Sequence of the first protein:
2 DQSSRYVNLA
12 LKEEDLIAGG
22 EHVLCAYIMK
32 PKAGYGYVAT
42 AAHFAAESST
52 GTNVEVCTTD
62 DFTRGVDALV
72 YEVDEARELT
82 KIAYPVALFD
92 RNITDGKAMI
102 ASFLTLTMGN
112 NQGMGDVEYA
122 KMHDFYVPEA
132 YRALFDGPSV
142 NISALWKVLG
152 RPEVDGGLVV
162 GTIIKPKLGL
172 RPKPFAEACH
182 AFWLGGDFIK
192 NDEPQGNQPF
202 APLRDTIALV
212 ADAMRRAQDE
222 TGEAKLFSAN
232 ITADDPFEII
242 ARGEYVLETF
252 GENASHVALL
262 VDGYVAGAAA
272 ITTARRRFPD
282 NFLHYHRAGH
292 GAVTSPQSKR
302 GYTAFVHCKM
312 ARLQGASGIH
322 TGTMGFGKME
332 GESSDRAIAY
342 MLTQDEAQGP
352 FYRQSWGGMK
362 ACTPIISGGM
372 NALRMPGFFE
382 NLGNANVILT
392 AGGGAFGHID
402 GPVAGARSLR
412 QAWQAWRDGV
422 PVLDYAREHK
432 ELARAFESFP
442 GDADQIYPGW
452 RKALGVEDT

Sequence of the second protein:
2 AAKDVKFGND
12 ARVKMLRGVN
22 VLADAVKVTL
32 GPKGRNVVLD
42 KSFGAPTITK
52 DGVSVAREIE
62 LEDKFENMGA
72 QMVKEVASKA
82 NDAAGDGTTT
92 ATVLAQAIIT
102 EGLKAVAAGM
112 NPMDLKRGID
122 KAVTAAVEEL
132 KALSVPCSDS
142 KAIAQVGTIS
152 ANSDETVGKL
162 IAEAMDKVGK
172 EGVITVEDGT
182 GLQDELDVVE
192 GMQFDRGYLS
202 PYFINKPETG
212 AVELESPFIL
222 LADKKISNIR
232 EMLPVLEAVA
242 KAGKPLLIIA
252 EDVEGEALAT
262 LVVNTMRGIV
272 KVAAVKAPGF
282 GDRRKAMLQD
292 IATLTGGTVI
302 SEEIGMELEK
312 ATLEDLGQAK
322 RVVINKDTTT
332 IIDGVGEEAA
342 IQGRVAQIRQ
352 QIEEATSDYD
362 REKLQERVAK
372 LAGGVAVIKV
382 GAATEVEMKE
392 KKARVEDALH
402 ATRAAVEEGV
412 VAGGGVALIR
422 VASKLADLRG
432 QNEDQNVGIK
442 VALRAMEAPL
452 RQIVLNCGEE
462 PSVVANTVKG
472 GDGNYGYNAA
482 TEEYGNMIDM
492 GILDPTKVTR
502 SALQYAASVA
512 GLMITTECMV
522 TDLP

Contacts between the two chains:
Residue G280 in the second protein is in contact with residue V404 in the first protein (closest heavy-atom distance 4.8 Å).
Residue P279 in the second protein interacts with residue P403 in the first protein (closest heavy-atom distance 4.5 Å).
Residue F281 in the second protein is in contact with residue V404 in the first protein (closest heavy-atom distance 3.4 Å).
Residue G280 in the second protein is in contact with residue G402 in the first protein (closest heavy-atom distance 4.2 Å).
Residue F281 in the second protein interacts with residue L185 in the first protein (closest heavy-atom distance 3.5 Å).
Residue F281 in the second protein is in contact with residue D401 in the first protein (closest heavy-atom distance 3.1 Å).
Residue K364 in the second protein interacts with residue I400 in the first protein (closest heavy-atom distance 4.2 Å).
Residue P279 in the second protein interacts with residue G402 in the first protein (closest heavy-atom distance 3.3 Å).
Residue F281 in the second protein is in contact with residue G402 in the first protein (closest heavy-atom distance 4.4 Å).
Residue D359 in the second protein contacts residue F176 in the first protein (closest heavy-atom distance 3.7 Å).

These two protein chains interact to form a complex.